Interface contacts:
Residue A328 in chain B interacts with residue V191 in chain A (closest heavy-atom distance 3.2 Å).
Residue F271 in chain B interacts with residue K188 in chain A (closest heavy-atom distance 3.7 Å).
Residue F327 in chain B interacts with residue S193 in chain A (closest heavy-atom distance 3.5 Å).
Residue F321 in chain B interacts with residue E178 in chain A (closest heavy-atom distance 4.2 Å).
Residue I331 in chain B contacts residue F190 in chain A (closest heavy-atom distance 3.5 Å).
Residue A328 in chain B contacts residue F190 in chain A (closest heavy-atom distance 4.1 Å).
Residue D326 in chain B contacts residue V191 in chain A (closest heavy-atom distance 4.7 Å).
Residue F327 in chain B contacts residue M173 in chain A (closest heavy-atom distance 4.3 Å).
Residue F271 in chain B is in contact with residue I189 in chain A (closest heavy-atom distance 3.5 Å).
Residue G329 in chain B is in contact with residue R192 in chain A (closest heavy-atom distance 2.9 Å).
Residue R325 in chain B contacts residue F174 in chain A (closest heavy-atom distance 3.2 Å).
Residue H332 in chain B interacts with residue Y199 in chain A (closest heavy-atom distance 3.2 Å).
Residue R325 in chain B interacts with residue E178 in chain A (closest heavy-atom distance 2.5 Å).
Residue F263 in chain B is in contact with residue Y199 in chain A (closest heavy-atom distance 3.8 Å).
Residue F267 in chain B interacts with residue K188 in chain A (closest heavy-atom distance 3.6 Å).
Residue A328 in chain B contacts residue R192 in chain A (closest heavy-atom distance 3.8 Å).
Residue I331 in chain B is in contact with residue R192 in chain A (closest heavy-atom distance 3.7 Å).
Residue F327 in chain B interacts with residue V191 in chain A (closest heavy-atom distance 3.9 Å).
Residue R330 in chain B contacts residue R192 in chain A (closest heavy-atom distance 4.4 Å).
Residue D326 in chain B is in contact with residue F174 in chain A (closest heavy-atom distance 3.2 Å).
Residue I331 in chain B interacts with residue Y197 in chain A (closest heavy-atom distance 3.8 Å).
Residue F263 in chain B interacts with residue K188 in chain A (closest heavy-atom distance 3.0 Å).
Residue K270 in chain B interacts with residue F190 in chain A (closest heavy-atom distance 4.4 Å).
Residue H332 in chain B contacts residue M153 in chain A (closest heavy-atom distance 4.1 Å).
Residue F327 in chain B is in contact with residue F174 in chain A (closest heavy-atom distance 3.5 Å).
Residue F271 in chain B is in contact with residue F190 in chain A (closest heavy-atom distance 3.5 Å).
Residue F263 in chain B is in contact with residue F190 in chain A (closest heavy-atom distance 3.6 Å).
Residue F263 in chain B is in contact with residue M153 in chain A (closest heavy-atom distance 4.8 Å).
Residue I331 in chain B contacts residue Y199 in chain A (closest heavy-atom distance 3.3 Å).
Residue F327 in chain B contacts residue R192 in chain A (closest heavy-atom distance 3.9 Å).

The following describes two proteins that form a bound complex.

Sequence of chain A:
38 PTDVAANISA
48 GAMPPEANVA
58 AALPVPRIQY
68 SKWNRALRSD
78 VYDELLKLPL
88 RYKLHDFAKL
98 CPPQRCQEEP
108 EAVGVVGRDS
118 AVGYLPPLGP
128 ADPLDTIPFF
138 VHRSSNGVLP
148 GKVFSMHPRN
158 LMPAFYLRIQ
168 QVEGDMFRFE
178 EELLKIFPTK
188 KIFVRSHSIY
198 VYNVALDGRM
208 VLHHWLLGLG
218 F

Sequence of chain B:
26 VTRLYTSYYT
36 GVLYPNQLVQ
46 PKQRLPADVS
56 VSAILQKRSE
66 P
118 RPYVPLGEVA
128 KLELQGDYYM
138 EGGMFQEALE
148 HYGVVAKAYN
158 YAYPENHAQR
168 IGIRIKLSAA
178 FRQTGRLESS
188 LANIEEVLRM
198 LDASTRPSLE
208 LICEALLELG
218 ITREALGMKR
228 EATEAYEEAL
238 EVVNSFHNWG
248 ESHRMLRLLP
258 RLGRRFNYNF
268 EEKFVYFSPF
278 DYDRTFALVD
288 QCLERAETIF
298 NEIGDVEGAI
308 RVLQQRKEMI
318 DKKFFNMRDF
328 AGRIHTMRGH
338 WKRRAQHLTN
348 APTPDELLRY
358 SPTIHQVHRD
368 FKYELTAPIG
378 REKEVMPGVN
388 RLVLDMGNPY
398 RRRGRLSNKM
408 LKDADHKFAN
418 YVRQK